Interface contacts:
Residue R132 in the second protein contacts residue Y112 in the first protein (closest heavy-atom distance 1.4 Å).
Residue D54 in the second protein interacts with residue G68 in the first protein (closest heavy-atom distance 1.4 Å).
Residue A61 in the second protein is in contact with residue I24 in the first protein (closest heavy-atom distance 0.9 Å).
Residue D54 in the second protein contacts residue L27 in the first protein (closest heavy-atom distance 1.7 Å).
Residue V52 in the second protein is in contact with residue R28 in the first protein (closest heavy-atom distance 1.4 Å).
Residue R130 in the second protein contacts residue G114 in the first protein (closest heavy-atom distance 0.9 Å).
Residue R130 in the second protein contacts residue S115 in the first protein (closest heavy-atom distance 1.4 Å).
Residue V128 in the second protein interacts with residue N117 in the first protein (closest heavy-atom distance 1.6 Å).
Residue D57 in the second protein contacts residue M126 in the first protein (closest heavy-atom distance 0.5 Å).
Residue S56 in the second protein is in contact with residue L124 in the first protein (closest heavy-atom distance 1.6 Å).
Residue V64 in the second protein contacts residue Y122 in the first protein (closest heavy-atom distance 1.0 Å).
Residue V64 in the second protein contacts residue S121 in the first protein (closest heavy-atom distance 0.9 Å).
Residue Y3 in the second protein is in contact with residue A25 in the first protein (closest heavy-atom distance 0.8 Å).
Residue D54 in the second protein is in contact with residue G66 in the first protein (closest heavy-atom distance 0.9 Å).
Residue V128 in the second protein contacts residue S115 in the first protein (closest heavy-atom distance 1.2 Å).
Residue D54 in the second protein is in contact with residue A67 in the first protein (closest heavy-atom distance 0.8 Å).
Residue Y3 in the second protein is in contact with residue G26 in the first protein (closest heavy-atom distance 0.8 Å).
Residue R101 in the second protein is in contact with residue D72 in the first protein (closest heavy-atom distance 1.0 Å).
Residue T59 in the second protein is in contact with residue F91 in the first protein (closest heavy-atom distance 0.7 Å).
Residue E134 in the second protein interacts with residue D76 in the first protein (closest heavy-atom distance 0.5 Å).
Residue V68 in the second protein contacts residue N117 in the first protein (closest heavy-atom distance 0.7 Å).
Residue R130 in the second protein contacts residue A113 in the first protein (closest heavy-atom distance 0.5 Å).
Residue A63 in the second protein interacts with residue Y122 in the first protein (closest heavy-atom distance 0.9 Å).
Residue E50 in the second protein contacts residue E119 in the first protein (closest heavy-atom distance 0.9 Å).
Residue V5 in the second protein interacts with residue K71 in the first protein (closest heavy-atom distance 0.6 Å).
Residue H65 in the second protein is in contact with residue S121 in the first protein (closest heavy-atom distance 0.8 Å).
Residue L104 in the second protein contacts residue F70 in the first protein (closest heavy-atom distance 0.7 Å).
Residue A55 in the second protein interacts with residue E123 in the first protein (closest heavy-atom distance 0.8 Å).
Residue F67 in the second protein contacts residue E119 in the first protein (closest heavy-atom distance 0.8 Å).
Residue A6 in the second protein contacts residue K71 in the first protein (closest heavy-atom distance 1.4 Å).
Residue Y3 in the second protein is in contact with residue L27 in the first protein (closest heavy-atom distance 1.6 Å).
Residue F67 in the second protein interacts with residue G118 in the first protein (closest heavy-atom distance 0.3 Å).
Residue H65 in the second protein interacts with residue F70 in the first protein (closest heavy-atom distance 1.2 Å).
Residue G135 in the second protein interacts with residue D76 in the first protein (closest heavy-atom distance 1.1 Å).
Residue V68 in the second protein is in contact with residue G118 in the first protein (closest heavy-atom distance 1.3 Å).
Residue A131 in the second protein is in contact with residue A113 in the first protein (closest heavy-atom distance 1.4 Å).
Residue K58 in the second protein is in contact with residue F91 in the first protein (closest heavy-atom distance 0.9 Å).
Residue V133 in the second protein contacts residue F70 in the first protein (closest heavy-atom distance 0.9 Å).
Residue K58 in the second protein contacts residue M126 in the first protein (closest heavy-atom distance 1.3 Å).
Residue G102 in the second protein interacts with residue A73 in the first protein (closest heavy-atom distance 0.6 Å).
Residue G60 in the second protein interacts with residue L13 in the first protein (closest heavy-atom distance 0.8 Å).
Residue H65 in the second protein interacts with residue A120 in the first protein (closest heavy-atom distance 1.5 Å).
Residue G62 in the second protein contacts residue Y122 in the first protein (closest heavy-atom distance 0.4 Å).
Residue A55 in the second protein interacts with residue L124 in the first protein (closest heavy-atom distance 1.5 Å).
Residue G135 in the second protein is in contact with residue T75 in the first protein (closest heavy-atom distance 1.1 Å).
Residue A53 in the second protein interacts with residue A67 in the first protein (closest heavy-atom distance 0.8 Å).
Residue V64 in the second protein is in contact with residue G68 in the first protein (closest heavy-atom distance 1.6 Å).
Residue K58 in the second protein interacts with residue F105 in the first protein (closest heavy-atom distance 0.5 Å).
Residue G102 in the second protein is in contact with residue D72 in the first protein (closest heavy-atom distance 1.1 Å).
Residue R103 in the second protein interacts with residue D72 in the first protein (closest heavy-atom distance 1.2 Å).
Residue L127 in the second protein is in contact with residue N117 in the first protein (closest heavy-atom distance 0.7 Å).
Residue H65 in the second protein is in contact with residue V69 in the first protein (closest heavy-atom distance 0.4 Å).
Residue L127 in the second protein contacts residue H116 in the first protein (closest heavy-atom distance 1.3 Å).
Residue W108 in the second protein is in contact with residue Y112 in the first protein (closest heavy-atom distance 1.3 Å).
Residue F129 in the second protein contacts residue S115 in the first protein (closest heavy-atom distance 1.0 Å).
Residue A131 in the second protein interacts with residue A120 in the first protein (closest heavy-atom distance 0.8 Å).
Residue A4 in the second protein contacts residue K71 in the first protein (closest heavy-atom distance 0.8 Å).
Residue D126 in the second protein contacts residue H116 in the first protein (closest heavy-atom distance 1.5 Å).
Residue D54 in the second protein contacts residue A29 in the first protein (closest heavy-atom distance 1.4 Å).
Residue V105 in the second protein is in contact with residue Y112 in the first protein (closest heavy-atom distance 1.4 Å).

The following describes two proteins that form a bound complex.

Sequence of the second protein:
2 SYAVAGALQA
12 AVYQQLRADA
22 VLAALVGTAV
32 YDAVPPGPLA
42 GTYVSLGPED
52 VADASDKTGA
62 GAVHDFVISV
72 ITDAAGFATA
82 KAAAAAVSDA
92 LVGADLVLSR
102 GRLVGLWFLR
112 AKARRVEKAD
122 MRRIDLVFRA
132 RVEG

Sequence of the first protein:
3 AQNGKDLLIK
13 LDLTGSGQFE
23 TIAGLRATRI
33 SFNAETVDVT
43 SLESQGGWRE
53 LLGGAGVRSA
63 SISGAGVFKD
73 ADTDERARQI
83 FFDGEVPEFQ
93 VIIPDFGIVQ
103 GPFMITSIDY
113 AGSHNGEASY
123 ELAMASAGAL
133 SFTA